Residue-level contacts at the interface:
Residue R114 in protein 2 interacts with residue R70 in protein 1 (closest heavy-atom distance 3.6 Å).
Residue I104 in protein 2 interacts with residue P72 in protein 1 (closest heavy-atom distance 4.6 Å).
Residue V112 in protein 2 interacts with residue N67 in protein 1 (closest heavy-atom distance 3.7 Å).
Residue Q107 in protein 2 is in contact with residue Y71 in protein 1 (closest heavy-atom distance 3.8 Å).
Residue F64 in protein 2 contacts residue L86 in protein 1 (closest heavy-atom distance 3.8 Å).
Residue A48 in protein 2 contacts residue Y90 in protein 1 (closest heavy-atom distance 3.6 Å).
Residue I104 in protein 2 is in contact with residue L86 in protein 1 (closest heavy-atom distance 3.7 Å).
Residue M87 in protein 2 is in contact with residue Y60 in protein 1 (closest heavy-atom distance 3.9 Å).
Residue Q107 in protein 2 is in contact with residue Y85 in protein 1 (closest heavy-atom distance 3.1 Å).
Residue E52 in protein 2 is in contact with residue V38 in protein 1 (closest heavy-atom distance 4.2 Å).
Residue W115 in protein 2 interacts with residue T69 in protein 1 (closest heavy-atom distance 4.8 Å).
Residue E109 in protein 2 is in contact with residue Y85 in protein 1 (closest heavy-atom distance 4.3 Å).
Residue G113 in protein 2 is in contact with residue T69 in protein 1 (closest heavy-atom distance 3.4 Å).
Residue L105 in protein 2 is in contact with residue R84 in protein 1 (closest heavy-atom distance 4.4 Å).
Residue F64 in protein 2 interacts with residue P87 in protein 1 (closest heavy-atom distance 3.5 Å).
Residue N118 in protein 2 interacts with residue Y71 in protein 1 (closest heavy-atom distance 3.5 Å).
Residue G113 in protein 2 contacts residue A68 in protein 1 (closest heavy-atom distance 3.2 Å).
Residue N118 in protein 2 contacts residue T69 in protein 1 (closest heavy-atom distance 4.4 Å).
Residue R114 in protein 2 is in contact with residue T69 in protein 1 (closest heavy-atom distance 3.9 Å).
Residue R103 in protein 2 is in contact with residue I94 in protein 1 (closest heavy-atom distance 4.6 Å).
Residue A106 in protein 2 interacts with residue Y71 in protein 1 (closest heavy-atom distance 3.6 Å).
Residue W120 in protein 2 interacts with residue Y71 in protein 1 (closest heavy-atom distance 3.8 Å).
Residue R103 in protein 2 interacts with residue Y85 in protein 1 (closest heavy-atom distance 3.8 Å).
Residue E52 in protein 2 is in contact with residue S39 in protein 1 (closest heavy-atom distance 3.4 Å).
Residue R103 in protein 2 interacts with residue P87 in protein 1 (closest heavy-atom distance 3.2 Å).
Residue G113 in protein 2 is in contact with residue N67 in protein 1 (closest heavy-atom distance 4.0 Å).
Residue M87 in protein 2 is in contact with residue M64 in protein 1 (closest heavy-atom distance 3.7 Å).
Residue P100 in protein 2 contacts residue Y71 in protein 1 (closest heavy-atom distance 4.0 Å).
Residue P100 in protein 2 interacts with residue P72 in protein 1 (closest heavy-atom distance 4.6 Å).
Residue S117 in protein 2 contacts residue Y71 in protein 1 (closest heavy-atom distance 4.8 Å).
Residue L105 in protein 2 contacts residue Y85 in protein 1 (closest heavy-atom distance 2.8 Å).
Residue K53 in protein 2 interacts with residue P87 in protein 1 (closest heavy-atom distance 3.4 Å).
Residue V112 in protein 2 contacts residue T69 in protein 1 (closest heavy-atom distance 4.0 Å).
Residue S117 in protein 2 interacts with residue T69 in protein 1 (closest heavy-atom distance 4.6 Å).
Residue I104 in protein 2 interacts with residue Y71 in protein 1 (closest heavy-atom distance 3.5 Å).
Residue I111 in protein 2 contacts residue M64 in protein 1 (closest heavy-atom distance 4.4 Å).
Residue R103 in protein 2 interacts with residue Y81 in protein 1 (closest heavy-atom distance 3.3 Å).
Residue E52 in protein 2 interacts with residue G37 in protein 1 (closest heavy-atom distance 4.0 Å).
Residue R103 in protein 2 interacts with residue L86 in protein 1 (closest heavy-atom distance 4.0 Å).
Residue E52 in protein 2 is in contact with residue P89 in protein 1 (closest heavy-atom distance 4.2 Å).
Residue R114 in protein 2 is in contact with residue A68 in protein 1 (closest heavy-atom distance 4.6 Å).
Residue V112 in protein 2 interacts with residue M64 in protein 1 (closest heavy-atom distance 3.6 Å).
Residue Y50 in protein 2 is in contact with residue V38 in protein 1 (closest heavy-atom distance 4.8 Å).
Residue E109 in protein 2 interacts with residue Y71 in protein 1 (closest heavy-atom distance 4.2 Å).
Residue I58 in protein 2 contacts residue P87 in protein 1 (closest heavy-atom distance 4.6 Å).
Residue G113 in protein 2 is in contact with residue M64 in protein 1 (closest heavy-atom distance 3.2 Å).
Residue I58 in protein 2 is in contact with residue T88 in protein 1 (closest heavy-atom distance 4.3 Å).
Residue Y50 in protein 2 is in contact with residue G37 in protein 1 (closest heavy-atom distance 4.0 Å).
Residue Y50 in protein 2 is in contact with residue Y90 in protein 1 (closest heavy-atom distance 4.5 Å).
Residue I104 in protein 2 is in contact with residue Y85 in protein 1 (closest heavy-atom distance 3.3 Å).
Residue V112 in protein 2 contacts residue A68 in protein 1 (closest heavy-atom distance 4.9 Å).
Residue F64 in protein 2 contacts residue Y85 in protein 1 (closest heavy-atom distance 3.7 Å).
Residue L105 in protein 2 interacts with residue Y71 in protein 1 (closest heavy-atom distance 2.0 Å).
Residue P101 in protein 2 interacts with residue Y81 in protein 1 (closest heavy-atom distance 3.8 Å).
Residue L105 in protein 2 is in contact with residue L86 in protein 1 (closest heavy-atom distance 5.0 Å).
Residue Y119 in protein 2 contacts residue Y71 in protein 1 (closest heavy-atom distance 4.8 Å).
Residue E109 in protein 2 contacts residue T69 in protein 1 (closest heavy-atom distance 3.8 Å).
Residue R103 in protein 2 is in contact with residue C92 in protein 1 (closest heavy-atom distance 3.0 Å).
Residue I104 in protein 2 interacts with residue Y81 in protein 1 (closest heavy-atom distance 3.5 Å).

Sequence of protein 1:
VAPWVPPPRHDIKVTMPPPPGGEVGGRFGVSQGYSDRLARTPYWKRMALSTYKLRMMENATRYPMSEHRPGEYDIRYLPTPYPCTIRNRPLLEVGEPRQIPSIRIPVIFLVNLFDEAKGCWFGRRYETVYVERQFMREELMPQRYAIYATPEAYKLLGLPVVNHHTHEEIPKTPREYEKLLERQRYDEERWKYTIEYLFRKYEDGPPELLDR

Sequence of protein 2:
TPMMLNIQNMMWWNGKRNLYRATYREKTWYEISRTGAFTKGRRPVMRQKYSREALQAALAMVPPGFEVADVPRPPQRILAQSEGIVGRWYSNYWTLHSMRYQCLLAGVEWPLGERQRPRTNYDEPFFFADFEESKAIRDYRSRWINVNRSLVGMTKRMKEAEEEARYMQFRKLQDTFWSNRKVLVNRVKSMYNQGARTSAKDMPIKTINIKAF

The following describes two proteins that form a bound complex.